Sequence of protein 1:
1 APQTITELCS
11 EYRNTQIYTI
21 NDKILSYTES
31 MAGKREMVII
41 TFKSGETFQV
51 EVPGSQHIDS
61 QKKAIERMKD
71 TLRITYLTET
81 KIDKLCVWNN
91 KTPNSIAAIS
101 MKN

Interface contacts:
Residue I74 in protein 1 interacts with residue S33 in protein 2 (closest heavy-atom distance 4.6 Å).
Residue I74 in protein 1 is in contact with residue D34 in protein 2 (closest heavy-atom distance 4.6 Å).
Residue D70 in protein 1 is in contact with residue E38 in protein 2 (closest heavy-atom distance 5.0 Å).
Residue T78 in protein 1 interacts with residue D34 in protein 2 (closest heavy-atom distance 3.9 Å).
Residue R73 in protein 1 contacts residue E38 in protein 2 (closest heavy-atom distance 3.3 Å).
Residue K63 in protein 1 contacts residue N43 in protein 2 (closest heavy-atom distance 3.6 Å).

This data describes a binding interaction between two proteins.

Sequence of protein 2:
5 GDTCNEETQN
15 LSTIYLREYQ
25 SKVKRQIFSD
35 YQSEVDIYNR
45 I